Sequence of the first protein:
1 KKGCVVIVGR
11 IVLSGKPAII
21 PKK

Interface contacts:
Residue Y17 in the second protein interacts with residue R10 in the first protein (closest heavy-atom distance 3.9 Å).
Residue S31 in the second protein contacts residue V6 in the first protein (closest heavy-atom distance 3.4 Å).
Residue Q45 in the second protein contacts residue R10 in the first protein (closest heavy-atom distance 3.6 Å).
Residue S48 in the second protein contacts residue V5 in the first protein (closest heavy-atom distance 3.6 Å).
Residue V47 in the second protein interacts with residue V6 in the first protein (closest heavy-atom distance 3.2 Å).
Residue Q45 in the second protein contacts residue G9 in the first protein (closest heavy-atom distance 3.6 Å).
Residue A16 in the second protein interacts with residue L13 in the first protein (closest heavy-atom distance 3.7 Å).
Residue V118 in the second protein is in contact with residue L13 in the first protein (closest heavy-atom distance 3.9 Å).
Residue Q19 in the second protein interacts with residue R10 in the first protein (closest heavy-atom distance 3.0 Å).
Residue T30 in the second protein interacts with residue V6 in the first protein (closest heavy-atom distance 3.8 Å).
Residue C27 in the second protein contacts residue V8 in the first protein (closest heavy-atom distance 3.7 Å).
Residue T15 in the second protein is in contact with residue L13 in the first protein (closest heavy-atom distance 3.4 Å).
Residue G34 in the second protein interacts with residue C4 in the first protein (closest heavy-atom distance 3.7 Å).
Residue I46 in the second protein interacts with residue V8 in the first protein (closest heavy-atom distance 2.8 Å).
Residue C27 in the second protein contacts residue V6 in the first protein (closest heavy-atom distance 3.7 Å).
Residue Q19 in the second protein is in contact with residue G9 in the first protein (closest heavy-atom distance 3.2 Å).
Residue I46 in the second protein contacts residue R10 in the first protein (closest heavy-atom distance 3.6 Å).
Residue Y17 in the second protein contacts residue I11 in the first protein (closest heavy-atom distance 3.3 Å).
Residue R73 in the second protein contacts residue K2 in the first protein (closest heavy-atom distance 3.7 Å).
Residue A76 in the second protein contacts residue C4 in the first protein (closest heavy-atom distance 3.7 Å).
Residue I75 in the second protein interacts with residue V5 in the first protein (closest heavy-atom distance 3.6 Å).
Residue R73 in the second protein is in contact with residue V5 in the first protein (closest heavy-atom distance 3.9 Å).
Residue M10 in the second protein is in contact with residue L13 in the first protein (closest heavy-atom distance 3.7 Å).
Residue T21 in the second protein contacts residue G9 in the first protein (closest heavy-atom distance 3.2 Å).
Residue G42 in the second protein contacts residue V12 in the first protein (closest heavy-atom distance 4.0 Å).
Residue V44 in the second protein interacts with residue R10 in the first protein (closest heavy-atom distance 3.4 Å).
Residue Q39 in the second protein contacts residue R10 in the first protein (closest heavy-atom distance 3.5 Å).
Residue T74 in the second protein contacts residue V5 in the first protein (closest heavy-atom distance 2.8 Å).
Residue E43 in the second protein interacts with residue I11 in the first protein (closest heavy-atom distance 3.5 Å).
Residue V44 in the second protein is in contact with residue I11 in the first protein (closest heavy-atom distance 2.7 Å).
Residue P81 in the second protein is in contact with residue C4 in the first protein (closest heavy-atom distance 3.6 Å).
Residue T15 in the second protein contacts residue G15 in the first protein (closest heavy-atom distance 3.5 Å).
Residue Q9 in the second protein is in contact with residue K16 in the first protein (closest heavy-atom distance 2.8 Å).
Residue S31 in the second protein is in contact with residue G3 in the first protein (closest heavy-atom distance 3.7 Å).
Residue R73 in the second protein is in contact with residue G3 in the first protein (closest heavy-atom distance 3.4 Å).
Residue E43 in the second protein interacts with residue L13 in the first protein (closest heavy-atom distance 2.8 Å).
Residue M10 in the second protein is in contact with residue S14 in the first protein (closest heavy-atom distance 4.0 Å).
Residue G42 in the second protein contacts residue I11 in the first protein (closest heavy-atom distance 3.9 Å).
Residue T49 in the second protein contacts residue V5 in the first protein (closest heavy-atom distance 3.8 Å).
Residue R22 in the second protein interacts with residue V8 in the first protein (closest heavy-atom distance 3.2 Å).
Residue I46 in the second protein contacts residue I7 in the first protein (closest heavy-atom distance 3.4 Å).
Residue R120 in the second protein interacts with residue I11 in the first protein (closest heavy-atom distance 3.7 Å).
Residue E43 in the second protein contacts residue V12 in the first protein (closest heavy-atom distance 3.6 Å).
Residue Q45 in the second protein contacts residue I7 in the first protein (closest heavy-atom distance 3.4 Å).
Residue Y17 in the second protein contacts residue V12 in the first protein (closest heavy-atom distance 2.9 Å).
Residue E41 in the second protein is in contact with residue R10 in the first protein (closest heavy-atom distance 3.4 Å).
Residue I46 in the second protein interacts with residue G9 in the first protein (closest heavy-atom distance 2.9 Å).
Residue T119 in the second protein contacts residue I11 in the first protein (closest heavy-atom distance 3.2 Å).
Residue S48 in the second protein contacts residue V6 in the first protein (closest heavy-atom distance 2.8 Å).
Residue T74 in the second protein contacts residue C4 in the first protein (closest heavy-atom distance 2.8 Å).
Residue A18 in the second protein interacts with residue R10 in the first protein (closest heavy-atom distance 3.3 Å).
Residue E43 in the second protein is in contact with residue S14 in the first protein (closest heavy-atom distance 2.9 Å).
Residue V47 in the second protein interacts with residue V5 in the first protein (closest heavy-atom distance 3.6 Å).
Residue S31 in the second protein interacts with residue C4 in the first protein (closest heavy-atom distance 2.8 Å).
Residue Q20 in the second protein is in contact with residue V8 in the first protein (closest heavy-atom distance 3.7 Å).
Residue A76 in the second protein is in contact with residue V5 in the first protein (closest heavy-atom distance 3.0 Å).
Residue T21 in the second protein contacts residue R10 in the first protein (closest heavy-atom distance 3.8 Å).
Residue S48 in the second protein interacts with residue V8 in the first protein (closest heavy-atom distance 3.8 Å).
Residue A16 in the second protein interacts with residue V12 in the first protein (closest heavy-atom distance 3.3 Å).
Residue T21 in the second protein is in contact with residue V8 in the first protein (closest heavy-atom distance 2.9 Å).

Sequence of the second protein:
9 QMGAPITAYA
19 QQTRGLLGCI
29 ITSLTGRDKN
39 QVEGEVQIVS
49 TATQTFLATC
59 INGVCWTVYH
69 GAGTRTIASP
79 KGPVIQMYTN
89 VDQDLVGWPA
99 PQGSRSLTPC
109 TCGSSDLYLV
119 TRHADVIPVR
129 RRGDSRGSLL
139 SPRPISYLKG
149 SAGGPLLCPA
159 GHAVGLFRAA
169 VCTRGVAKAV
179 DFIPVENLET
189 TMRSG

These two protein chains interact to form a complex.